Sequence of protein 2:
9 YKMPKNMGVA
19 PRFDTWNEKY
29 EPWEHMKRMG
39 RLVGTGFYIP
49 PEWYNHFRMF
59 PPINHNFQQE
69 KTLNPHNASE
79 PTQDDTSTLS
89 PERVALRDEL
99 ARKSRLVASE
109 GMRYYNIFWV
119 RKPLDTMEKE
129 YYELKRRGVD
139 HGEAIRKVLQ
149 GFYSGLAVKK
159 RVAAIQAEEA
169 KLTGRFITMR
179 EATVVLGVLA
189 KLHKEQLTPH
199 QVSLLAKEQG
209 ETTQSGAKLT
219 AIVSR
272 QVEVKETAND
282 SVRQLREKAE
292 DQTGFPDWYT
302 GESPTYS

Contacts between the two chains:
Residue S49 in protein 1 contacts residue R287 in protein 2 (closest heavy-atom distance 3.0 Å).
Residue R144 in protein 1 is in contact with residue E167 in protein 2 (closest heavy-atom distance 3.3 Å).
Residue W180 in protein 1 interacts with residue Y300 in protein 2 (closest heavy-atom distance 3.7 Å).
Residue Q51 in protein 1 is in contact with residue S213 in protein 2 (closest heavy-atom distance 3.4 Å).
Residue A299 in protein 1 contacts residue A219 in protein 2 (closest heavy-atom distance 3.3 Å).
Residue R105 in protein 1 contacts residue S304 in protein 2 (closest heavy-atom distance 3.4 Å).
Residue E292 in protein 1 contacts residue K276 in protein 2 (closest heavy-atom distance 3.0 Å).
Residue H47 in protein 1 interacts with residue R287 in protein 2 (closest heavy-atom distance 2.9 Å).
Residue R144 in protein 1 interacts with residue R173 in protein 2 (closest heavy-atom distance 3.6 Å).
Residue A38 in protein 1 interacts with residue S304 in protein 2 (closest heavy-atom distance 3.6 Å).
Residue S35 in protein 1 interacts with residue Y307 in protein 2 (closest heavy-atom distance 3.4 Å).
Residue F98 in protein 1 interacts with residue S304 in protein 2 (closest heavy-atom distance 3.6 Å).
Residue A38 in protein 1 interacts with residue P305 in protein 2 (closest heavy-atom distance 3.2 Å).
Residue I138 in protein 1 contacts residue R159 in protein 2 (closest heavy-atom distance 3.4 Å).
Residue H287 in protein 1 contacts residue G295 in protein 2 (closest heavy-atom distance 3.3 Å).
Residue H287 in protein 1 interacts with residue E288 in protein 2 (closest heavy-atom distance 3.6 Å).
Residue H47 in protein 1 contacts residue L286 in protein 2 (closest heavy-atom distance 3.4 Å).
Residue R52 in protein 1 is in contact with residue R287 in protein 2 (closest heavy-atom distance 3.0 Å).
Residue C37 in protein 1 is in contact with residue P305 in protein 2 (closest heavy-atom distance 3.4 Å).
Residue A295 in protein 1 interacts with residue L217 in protein 2 (closest heavy-atom distance 3.2 Å).
Residue F102 in protein 1 interacts with residue Y300 in protein 2 (closest heavy-atom distance 3.5 Å).
Residue W180 in protein 1 interacts with residue T301 in protein 2 (closest heavy-atom distance 3.3 Å).
Residue Q267 in protein 1 interacts with residue E303 in protein 2 (closest heavy-atom distance 2.4 Å).
Residue Y274 in protein 1 contacts residue W299 in protein 2 (closest heavy-atom distance 3.2 Å).
Residue L303 in protein 1 contacts residue V221 in protein 2 (closest heavy-atom distance 3.6 Å).
Residue L176 in protein 1 is in contact with residue A290 in protein 2 (closest heavy-atom distance 3.3 Å).
Residue K270 in protein 1 is in contact with residue E303 in protein 2 (closest heavy-atom distance 2.8 Å).
Residue P29 in protein 1 interacts with residue P297 in protein 2 (closest heavy-atom distance 3.5 Å).
Residue L15 in protein 1 interacts with residue Y307 in protein 2 (closest heavy-atom distance 3.2 Å).
Residue W180 in protein 1 is in contact with residue W299 in protein 2 (closest heavy-atom distance 3.5 Å).
Residue Q51 in protein 1 is in contact with residue Q212 in protein 2 (closest heavy-atom distance 2.8 Å).
Residue R143 in protein 1 contacts residue Q164 in protein 2 (closest heavy-atom distance 3.3 Å).
Residue D97 in protein 1 is in contact with residue Y307 in protein 2 (closest heavy-atom distance 2.2 Å).
Residue Q267 in protein 1 interacts with residue Y300 in protein 2 (closest heavy-atom distance 2.9 Å).
Residue H287 in protein 1 contacts residue T294 in protein 2 (closest heavy-atom distance 3.4 Å).
Residue P169 in protein 1 contacts residue L170 in protein 2 (closest heavy-atom distance 3.5 Å).
Residue A44 in protein 1 interacts with residue P297 in protein 2 (closest heavy-atom distance 3.7 Å).
Residue V36 in protein 1 is in contact with residue Y307 in protein 2 (closest heavy-atom distance 3.0 Å).
Residue H40 in protein 1 interacts with residue Y300 in protein 2 (closest heavy-atom distance 3.0 Å).
Residue M168 in protein 1 is in contact with residue L170 in protein 2 (closest heavy-atom distance 3.5 Å).
Residue V43 in protein 1 contacts residue P297 in protein 2 (closest heavy-atom distance 3.3 Å).
Residue L177 in protein 1 contacts residue K289 in protein 2 (closest heavy-atom distance 2.2 Å).
Residue S49 in protein 1 is in contact with residue Q212 in protein 2 (closest heavy-atom distance 3.3 Å).
Residue V36 in protein 1 is in contact with residue T306 in protein 2 (closest heavy-atom distance 3.5 Å).
Residue H16 in protein 1 interacts with residue S308 in protein 2 (closest heavy-atom distance 3.3 Å).
Residue A34 in protein 1 interacts with residue S308 in protein 2 (closest heavy-atom distance 3.4 Å).
Residue R105 in protein 1 contacts residue E303 in protein 2 (closest heavy-atom distance 2.8 Å).
Residue R144 in protein 1 is in contact with residue A168 in protein 2 (closest heavy-atom distance 3.6 Å).
Residue K283 in protein 1 contacts residue T294 in protein 2 (closest heavy-atom distance 3.5 Å).
Residue Q51 in protein 1 interacts with residue E209 in protein 2 (closest heavy-atom distance 3.3 Å).
Residue N142 in protein 1 interacts with residue V160 in protein 2 (closest heavy-atom distance 3.4 Å).
Residue H287 in protein 1 interacts with residue Q293 in protein 2 (closest heavy-atom distance 3.4 Å).
Residue E135 in protein 1 is in contact with residue R159 in protein 2 (closest heavy-atom distance 3.1 Å).
Residue K50 in protein 1 interacts with residue Q212 in protein 2 (closest heavy-atom distance 2.6 Å).
Residue E145 in protein 1 contacts residue E167 in protein 2 (closest heavy-atom distance 3.3 Å).
Residue L175 in protein 1 contacts residue A290 in protein 2 (closest heavy-atom distance 3.5 Å).
Residue A34 in protein 1 interacts with residue Y307 in protein 2 (closest heavy-atom distance 2.9 Å).
Residue V43 in protein 1 contacts residue A290 in protein 2 (closest heavy-atom distance 3.6 Å).
Residue Y274 in protein 1 interacts with residue D292 in protein 2 (closest heavy-atom distance 3.7 Å).
Residue H40 in protein 1 interacts with residue D298 in protein 2 (closest heavy-atom distance 2.9 Å).

Sequence of protein 1:
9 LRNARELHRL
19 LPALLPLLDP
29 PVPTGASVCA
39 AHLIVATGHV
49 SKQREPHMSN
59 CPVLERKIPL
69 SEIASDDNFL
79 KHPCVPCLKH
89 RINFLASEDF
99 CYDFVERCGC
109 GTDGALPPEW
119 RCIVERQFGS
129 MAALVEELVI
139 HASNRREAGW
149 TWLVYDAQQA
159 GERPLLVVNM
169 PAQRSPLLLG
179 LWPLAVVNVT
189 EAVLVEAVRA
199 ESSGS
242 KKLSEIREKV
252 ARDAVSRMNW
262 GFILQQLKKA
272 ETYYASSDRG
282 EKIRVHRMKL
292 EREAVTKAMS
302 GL

These two protein chains interact to form a complex.